Sequence of protein 2:
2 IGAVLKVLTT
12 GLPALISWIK

Sequence of protein 1:
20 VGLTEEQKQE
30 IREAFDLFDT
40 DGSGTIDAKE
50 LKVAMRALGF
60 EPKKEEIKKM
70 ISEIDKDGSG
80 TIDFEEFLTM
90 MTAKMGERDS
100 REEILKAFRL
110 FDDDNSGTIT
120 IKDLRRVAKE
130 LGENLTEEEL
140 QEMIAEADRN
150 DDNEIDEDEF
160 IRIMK

Interface contacts:
Residue M163 in protein 1 interacts with residue V8 in protein 2 (closest heavy-atom distance 4.5 Å).
Residue A106 in protein 1 contacts residue V5 in protein 2 (closest heavy-atom distance 3.7 Å).
Residue L109 in protein 1 contacts residue V5 in protein 2 (closest heavy-atom distance 3.8 Å).
Residue E138 in protein 1 is in contact with residue I20 in protein 2 (closest heavy-atom distance 3.4 Å).
Residue M142 in protein 1 contacts residue I20 in protein 2 (closest heavy-atom distance 4.0 Å).
Residue L130 in protein 1 interacts with residue L13 in protein 2 (closest heavy-atom distance 3.7 Å).
Residue E141 in protein 1 is in contact with residue I20 in protein 2 (closest heavy-atom distance 4.6 Å).
Residue L134 in protein 1 is in contact with residue I17 in protein 2 (closest heavy-atom distance 4.2 Å).
Residue L130 in protein 1 contacts residue I17 in protein 2 (closest heavy-atom distance 4.8 Å).
Residue E132 in protein 1 is in contact with residue I17 in protein 2 (closest heavy-atom distance 3.1 Å).
Residue F110 in protein 1 is in contact with residue L13 in protein 2 (closest heavy-atom distance 4.5 Å).
Residue L134 in protein 1 contacts residue I20 in protein 2 (closest heavy-atom distance 4.1 Å).
Residue F110 in protein 1 contacts residue V8 in protein 2 (closest heavy-atom distance 4.3 Å).
Residue M142 in protein 1 contacts residue L16 in protein 2 (closest heavy-atom distance 4.3 Å).

This data describes a binding interaction between two proteins.